Sequence of the first protein:
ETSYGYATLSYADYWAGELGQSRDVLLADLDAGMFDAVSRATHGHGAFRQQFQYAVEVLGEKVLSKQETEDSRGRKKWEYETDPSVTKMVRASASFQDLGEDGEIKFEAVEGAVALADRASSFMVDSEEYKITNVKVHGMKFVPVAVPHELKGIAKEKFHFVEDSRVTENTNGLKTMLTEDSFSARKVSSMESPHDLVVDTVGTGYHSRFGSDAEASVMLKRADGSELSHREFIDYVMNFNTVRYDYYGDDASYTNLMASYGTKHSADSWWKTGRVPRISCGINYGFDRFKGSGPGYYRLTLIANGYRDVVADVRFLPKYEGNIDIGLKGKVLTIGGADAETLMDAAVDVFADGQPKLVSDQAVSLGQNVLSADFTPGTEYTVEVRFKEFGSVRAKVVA

Sequence of the second protein:
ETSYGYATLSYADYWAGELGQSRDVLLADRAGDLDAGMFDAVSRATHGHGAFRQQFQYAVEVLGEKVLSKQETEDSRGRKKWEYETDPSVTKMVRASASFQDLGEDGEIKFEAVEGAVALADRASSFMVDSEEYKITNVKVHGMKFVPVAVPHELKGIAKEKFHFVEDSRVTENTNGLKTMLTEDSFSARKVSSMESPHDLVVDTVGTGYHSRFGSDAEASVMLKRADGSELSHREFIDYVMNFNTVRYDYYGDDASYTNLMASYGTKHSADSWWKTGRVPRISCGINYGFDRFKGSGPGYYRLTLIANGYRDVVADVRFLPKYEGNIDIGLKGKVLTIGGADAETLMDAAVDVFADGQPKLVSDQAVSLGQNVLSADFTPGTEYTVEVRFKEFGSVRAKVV

Interface contacts:
Residue D376 in the second protein interacts with residue R88 in the first protein (closest heavy-atom distance 3.5 Å).
Residue R88 in the second protein interacts with residue T216 in the first protein (closest heavy-atom distance 2.9 Å).
Residue L332 in the second protein is in contact with residue S87 in the first protein (closest heavy-atom distance 3.8 Å).
Residue E94 in the second protein interacts with residue D376 in the first protein (closest heavy-atom distance 3.4 Å).
Residue E242 in the second protein interacts with residue R290 in the first protein (closest heavy-atom distance 3.2 Å).
Residue S87 in the second protein contacts residue T219 in the first protein (closest heavy-atom distance 3.4 Å).
Residue T219 in the second protein interacts with residue R88 in the first protein (closest heavy-atom distance 3.0 Å).
Residue R401 in the second protein contacts residue R88 in the first protein (closest heavy-atom distance 3.4 Å).
Residue E94 in the second protein is in contact with residue A362 in the first protein (closest heavy-atom distance 3.1 Å).
Residue S87 in the second protein contacts residue G218 in the first protein (closest heavy-atom distance 3.2 Å).
Residue E116 in the second protein contacts residue S241 in the first protein (closest heavy-atom distance 3.4 Å).
Residue E116 in the second protein is in contact with residue E242 in the first protein (closest heavy-atom distance 2.9 Å).
Residue S87 in the second protein contacts residue G220 in the first protein (closest heavy-atom distance 3.2 Å).
Residue Q82 in the second protein contacts residue D360 in the first protein (closest heavy-atom distance 2.8 Å).
Residue T219 in the second protein is in contact with residue S87 in the first protein (closest heavy-atom distance 3.5 Å).
Residue D368 in the second protein interacts with residue R409 in the first protein (closest heavy-atom distance 3.5 Å).
Residue G369 in the second protein contacts residue R409 in the first protein (closest heavy-atom distance 3.4 Å).
Residue G240 in the second protein interacts with residue D117 in the first protein (closest heavy-atom distance 3.7 Å).
Residue L373 in the second protein is in contact with residue F225 in the first protein (closest heavy-atom distance 3.5 Å).
Residue E242 in the second protein is in contact with residue H245 in the first protein (closest heavy-atom distance 2.8 Å).
Residue R88 in the second protein interacts with residue Y221 in the first protein (closest heavy-atom distance 3.2 Å).
Residue R290 in the second protein contacts residue L243 in the first protein (closest heavy-atom distance 2.8 Å).
Residue E94 in the second protein interacts with residue R401 in the first protein (closest heavy-atom distance 3.2 Å).
Residue H245 in the second protein is in contact with residue E242 in the first protein (closest heavy-atom distance 2.7 Å).
Residue P371 in the second protein is in contact with residue F225 in the first protein (closest heavy-atom distance 3.7 Å).
Residue P292 in the second protein contacts residue R290 in the first protein (closest heavy-atom distance 3.4 Å).
Residue P371 in the second protein is in contact with residue H222 in the first protein (closest heavy-atom distance 2.9 Å).
Residue D368 in the second protein interacts with residue K411 in the first protein (closest heavy-atom distance 3.6 Å).
Residue R401 in the second protein interacts with residue D86 in the first protein (closest heavy-atom distance 3.7 Å).
Residue R290 in the second protein interacts with residue E242 in the first protein (closest heavy-atom distance 3.2 Å).
Residue E76 in the second protein interacts with residue S387 in the first protein (closest heavy-atom distance 2.5 Å).
Residue G89 in the second protein contacts residue V217 in the first protein (closest heavy-atom distance 3.3 Å).
Residue R290 in the second protein interacts with residue P292 in the first protein (closest heavy-atom distance 3.5 Å).
Residue L243 in the second protein contacts residue R290 in the first protein (closest heavy-atom distance 3.4 Å).
Residue Y95 in the second protein is in contact with residue A378 in the first protein (closest heavy-atom distance 3.0 Å).
Residue K92 in the second protein is in contact with residue D376 in the first protein (closest heavy-atom distance 2.6 Å).
Residue D117 in the second protein contacts residue G240 in the first protein (closest heavy-atom distance 3.8 Å).
Residue G118 in the second protein contacts residue E242 in the first protein (closest heavy-atom distance 3.5 Å).
Residue W93 in the second protein is in contact with residue D376 in the first protein (closest heavy-atom distance 3.5 Å).
Residue R88 in the second protein is in contact with residue M234 in the first protein (closest heavy-atom distance 3.6 Å).
Residue F225 in the second protein interacts with residue P371 in the first protein (closest heavy-atom distance 3.5 Å).
Residue E242 in the second protein contacts residue G118 in the first protein (closest heavy-atom distance 3.3 Å).
Residue F225 in the second protein is in contact with residue G369 in the first protein (closest heavy-atom distance 3.0 Å).
Residue R290 in the second protein contacts residue R290 in the first protein (closest heavy-atom distance 3.4 Å).
Residue Y95 in the second protein is in contact with residue Q377 in the first protein (closest heavy-atom distance 3.4 Å).
Residue R88 in the second protein contacts residue V217 in the first protein (closest heavy-atom distance 3.6 Å).
Residue P99 in the second protein contacts residue S387 in the first protein (closest heavy-atom distance 3.8 Å).
Residue F402 in the second protein is in contact with residue S87 in the first protein (closest heavy-atom distance 3.7 Å).
Residue R88 in the second protein interacts with residue G218 in the first protein (closest heavy-atom distance 3.4 Å).
Residue E242 in the second protein interacts with residue E116 in the first protein (closest heavy-atom distance 2.9 Å).
Residue G218 in the second protein interacts with residue R88 in the first protein (closest heavy-atom distance 3.4 Å).
Residue K411 in the second protein is in contact with residue D368 in the first protein (closest heavy-atom distance 3.1 Å).
Residue Q82 in the second protein is in contact with residue A378 in the first protein (closest heavy-atom distance 3.6 Å).
Residue Y95 in the second protein interacts with residue D376 in the first protein (closest heavy-atom distance 2.9 Å).
Residue Q82 in the second protein is in contact with residue A361 in the first protein (closest heavy-atom distance 3.6 Å).
Residue S241 in the second protein is in contact with residue E116 in the first protein (closest heavy-atom distance 3.5 Å).
Residue K146 in the second protein interacts with residue S375 in the first protein (closest heavy-atom distance 2.9 Å).
Residue G43 in the second protein is in contact with residue Q370 in the first protein (closest heavy-atom distance 3.5 Å).
Residue F225 in the second protein is in contact with residue Q370 in the first protein (closest heavy-atom distance 3.2 Å).
Residue G89 in the second protein contacts residue G218 in the first protein (closest heavy-atom distance 3.7 Å).

This data describes a binding interaction between two proteins.